Sequence of protein 1:
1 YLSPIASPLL

Sequence of protein 2:
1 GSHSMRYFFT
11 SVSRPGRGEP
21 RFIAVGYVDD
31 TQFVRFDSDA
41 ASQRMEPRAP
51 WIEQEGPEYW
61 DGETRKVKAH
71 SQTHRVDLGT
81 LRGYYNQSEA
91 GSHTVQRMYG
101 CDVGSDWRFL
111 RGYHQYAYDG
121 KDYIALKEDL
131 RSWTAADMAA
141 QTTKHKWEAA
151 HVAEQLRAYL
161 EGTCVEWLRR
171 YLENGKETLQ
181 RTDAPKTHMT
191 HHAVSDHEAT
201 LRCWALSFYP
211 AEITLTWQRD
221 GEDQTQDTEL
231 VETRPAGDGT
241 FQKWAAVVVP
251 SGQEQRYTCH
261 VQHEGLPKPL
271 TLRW

Contacts between the two chains:
Residue Y7 in protein 2 interacts with residue L2 in protein 1 (closest heavy-atom distance 3.5 Å).
Residue W147 in protein 2 interacts with residue L9 in protein 1 (closest heavy-atom distance 3.0 Å).
Residue T73 in protein 2 interacts with residue S7 in protein 1 (closest heavy-atom distance 3.9 Å).
Residue T143 in protein 2 contacts residue L10 in protein 1 (closest heavy-atom distance 2.5 Å).
Residue T163 in protein 2 interacts with residue Y1 in protein 1 (closest heavy-atom distance 3.3 Å).
Residue F33 in protein 2 contacts residue Y1 in protein 1 (closest heavy-atom distance 4.7 Å).
Residue I124 in protein 2 is in contact with residue L10 in protein 1 (closest heavy-atom distance 4.5 Å).
Residue K66 in protein 2 contacts residue S3 in protein 1 (closest heavy-atom distance 3.8 Å).
Residue R97 in protein 2 is in contact with residue P8 in protein 1 (closest heavy-atom distance 3.7 Å).
Residue H114 in protein 2 is in contact with residue P8 in protein 1 (closest heavy-atom distance 4.4 Å).
Residue F9 in protein 2 is in contact with residue L2 in protein 1 (closest heavy-atom distance 3.5 Å).
Residue V152 in protein 2 contacts residue P8 in protein 1 (closest heavy-atom distance 3.8 Å).
Residue Y159 in protein 2 interacts with residue P4 in protein 1 (closest heavy-atom distance 4.0 Å).
Residue Y123 in protein 2 is in contact with residue L10 in protein 1 (closest heavy-atom distance 3.8 Å).
Residue H70 in protein 2 interacts with residue S3 in protein 1 (closest heavy-atom distance 3.6 Å).
Residue E63 in protein 2 interacts with residue L2 in protein 1 (closest heavy-atom distance 2.9 Å).
Residue T143 in protein 2 contacts residue L9 in protein 1 (closest heavy-atom distance 4.8 Å).
Residue Y99 in protein 2 is in contact with residue L2 in protein 1 (closest heavy-atom distance 3.3 Å).
Residue Y171 in protein 2 contacts residue Y1 in protein 1 (closest heavy-atom distance 2.5 Å).
Residue Y159 in protein 2 interacts with residue S3 in protein 1 (closest heavy-atom distance 3.2 Å).
Residue K146 in protein 2 contacts residue L10 in protein 1 (closest heavy-atom distance 3.4 Å).
Residue K146 in protein 2 contacts residue L9 in protein 1 (closest heavy-atom distance 4.0 Å).
Residue T80 in protein 2 is in contact with residue L10 in protein 1 (closest heavy-atom distance 3.7 Å).
Residue Q155 in protein 2 contacts residue I5 in protein 1 (closest heavy-atom distance 3.6 Å).
Residue Y116 in protein 2 contacts residue L10 in protein 1 (closest heavy-atom distance 3.9 Å).
Residue K66 in protein 2 contacts residue L2 in protein 1 (closest heavy-atom distance 2.8 Å).
Residue D77 in protein 2 interacts with residue L10 in protein 1 (closest heavy-atom distance 3.2 Å).
Residue W147 in protein 2 interacts with residue P8 in protein 1 (closest heavy-atom distance 3.8 Å).
Residue Q155 in protein 2 contacts residue A6 in protein 1 (closest heavy-atom distance 4.8 Å).
Residue Y99 in protein 2 is in contact with residue S3 in protein 1 (closest heavy-atom distance 3.2 Å).
Residue Y159 in protein 2 interacts with residue Y1 in protein 1 (closest heavy-atom distance 2.1 Å).
Residue R97 in protein 2 interacts with residue S7 in protein 1 (closest heavy-atom distance 3.6 Å).
Residue L81 in protein 2 interacts with residue L10 in protein 1 (closest heavy-atom distance 3.4 Å).
Residue M45 in protein 2 contacts residue L2 in protein 1 (closest heavy-atom distance 3.4 Å).
Residue V95 in protein 2 contacts residue L10 in protein 1 (closest heavy-atom distance 4.9 Å).
Residue D77 in protein 2 interacts with residue P8 in protein 1 (closest heavy-atom distance 4.7 Å).
Residue D77 in protein 2 is in contact with residue L9 in protein 1 (closest heavy-atom distance 3.9 Å).
Residue H70 in protein 2 contacts residue S7 in protein 1 (closest heavy-atom distance 3.6 Å).
Residue Y7 in protein 2 contacts residue Y1 in protein 1 (closest heavy-atom distance 2.5 Å).
Residue V67 in protein 2 contacts residue L2 in protein 1 (closest heavy-atom distance 3.4 Å).
Residue W167 in protein 2 is in contact with residue Y1 in protein 1 (closest heavy-atom distance 3.2 Å).
Residue K66 in protein 2 interacts with residue P4 in protein 1 (closest heavy-atom distance 3.6 Å).
Residue M5 in protein 2 is in contact with residue Y1 in protein 1 (closest heavy-atom distance 3.9 Å).
Residue V76 in protein 2 contacts residue L9 in protein 1 (closest heavy-atom distance 4.0 Å).
Residue Y59 in protein 2 is in contact with residue Y1 in protein 1 (closest heavy-atom distance 3.9 Å).
Residue Y159 in protein 2 contacts residue L2 in protein 1 (closest heavy-atom distance 3.9 Å).
Residue Y116 in protein 2 contacts residue P8 in protein 1 (closest heavy-atom distance 3.7 Å).
Residue Y84 in protein 2 contacts residue L10 in protein 1 (closest heavy-atom distance 2.9 Å).
Residue T73 in protein 2 is in contact with residue L9 in protein 1 (closest heavy-atom distance 3.5 Å).
Residue W147 in protein 2 is in contact with residue L10 in protein 1 (closest heavy-atom distance 3.6 Å).
Residue H70 in protein 2 interacts with residue L2 in protein 1 (closest heavy-atom distance 4.2 Å).
Residue E63 in protein 2 interacts with residue Y1 in protein 1 (closest heavy-atom distance 3.5 Å).
Residue K66 in protein 2 contacts residue Y1 in protein 1 (closest heavy-atom distance 3.3 Å).
Residue L156 in protein 2 is in contact with residue P8 in protein 1 (closest heavy-atom distance 4.9 Å).
Residue T73 in protein 2 is in contact with residue P8 in protein 1 (closest heavy-atom distance 3.8 Å).

These two protein chains interact to form a complex.